The following describes two proteins that form a bound complex.

Sequence of chain A:
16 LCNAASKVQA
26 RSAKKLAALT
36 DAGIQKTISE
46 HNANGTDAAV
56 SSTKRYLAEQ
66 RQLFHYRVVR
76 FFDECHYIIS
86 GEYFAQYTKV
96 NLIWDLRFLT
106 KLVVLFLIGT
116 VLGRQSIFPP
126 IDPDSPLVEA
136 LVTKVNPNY

Sequence of chain B:
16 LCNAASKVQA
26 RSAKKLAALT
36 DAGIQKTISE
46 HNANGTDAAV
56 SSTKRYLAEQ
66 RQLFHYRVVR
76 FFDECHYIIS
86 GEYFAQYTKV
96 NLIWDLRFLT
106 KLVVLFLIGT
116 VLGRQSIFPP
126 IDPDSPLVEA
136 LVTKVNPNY

Contacts between the two chains:
Residue Y144 in chain B contacts residue Q120 in chain A (closest heavy-atom distance 3.8 Å).
Residue Q24 in chain B is in contact with residue F77 in chain A (closest heavy-atom distance 3.7 Å).
Residue F77 in chain B interacts with residue V23 in chain A (closest heavy-atom distance 3.8 Å).
Residue N143 in chain B contacts residue P125 in chain A (closest heavy-atom distance 3.9 Å).
Residue N143 in chain B is in contact with residue I126 in chain A (closest heavy-atom distance 2.6 Å).
Residue A20 in chain B contacts residue F77 in chain A (closest heavy-atom distance 3.7 Å).
Residue Q24 in chain B interacts with residue D78 in chain A (closest heavy-atom distance 3.3 Å).
Residue Y71 in chain B is in contact with residue D52 in chain A (closest heavy-atom distance 3.5 Å).
Residue D52 in chain B interacts with residue Y71 in chain A (closest heavy-atom distance 3.5 Å).
Residue T51 in chain B contacts residue R75 in chain A (closest heavy-atom distance 3.4 Å).
Residue N47 in chain B interacts with residue Y71 in chain A (closest heavy-atom distance 3.8 Å).
Residue K139 in chain B contacts residue P142 in chain A (closest heavy-atom distance 3.8 Å).
Residue Q67 in chain B contacts residue D36 in chain A (closest heavy-atom distance 2.9 Å).
Residue Y71 in chain B interacts with residue A53 in chain A (closest heavy-atom distance 3.2 Å).
Residue F77 in chain B contacts residue A20 in chain A (closest heavy-atom distance 3.7 Å).
Residue A53 in chain B contacts residue Y71 in chain A (closest heavy-atom distance 3.2 Å).
Residue Y71 in chain B contacts residue N47 in chain A (closest heavy-atom distance 3.7 Å).
Residue Y61 in chain B interacts with residue Y61 in chain A (closest heavy-atom distance 3.5 Å).
Residue I126 in chain B interacts with residue N143 in chain A (closest heavy-atom distance 2.6 Å).
Residue Y144 in chain B contacts residue R119 in chain A (closest heavy-atom distance 2.5 Å).
Residue Y144 in chain B interacts with residue S121 in chain A (closest heavy-atom distance 3.5 Å).
Residue S57 in chain B is in contact with residue E64 in chain A (closest heavy-atom distance 2.6 Å).
Residue S57 in chain B interacts with residue Q65 in chain A (closest heavy-atom distance 3.6 Å).
Residue R119 in chain B interacts with residue Y144 in chain A (closest heavy-atom distance 2.5 Å).
Residue Y71 in chain B is in contact with residue L31 in chain A (closest heavy-atom distance 3.9 Å).
Residue Q120 in chain B is in contact with residue Y144 in chain A (closest heavy-atom distance 3.8 Å).
Residue L136 in chain B interacts with residue N143 in chain A (closest heavy-atom distance 3.3 Å).
Residue K30 in chain B interacts with residue H70 in chain A (closest heavy-atom distance 3.2 Å).
Residue Y61 in chain B contacts residue S57 in chain A (closest heavy-atom distance 3.6 Å).
Residue E64 in chain B is in contact with residue R60 in chain A (closest heavy-atom distance 3.6 Å).
Residue R75 in chain B is in contact with residue G50 in chain A (closest heavy-atom distance 3.3 Å).
Residue V73 in chain B interacts with residue S27 in chain A (closest heavy-atom distance 3.5 Å).
Residue R72 in chain B is in contact with residue A54 in chain A (closest heavy-atom distance 3.3 Å).
Residue I39 in chain B interacts with residue Q67 in chain A (closest heavy-atom distance 3.1 Å).
Residue D36 in chain B is in contact with residue Q67 in chain A (closest heavy-atom distance 2.9 Å).
Residue H70 in chain B is in contact with residue K30 in chain A (closest heavy-atom distance 3.2 Å).
Residue Y71 in chain B is in contact with residue T51 in chain A (closest heavy-atom distance 3.2 Å).
Residue G50 in chain B interacts with residue R75 in chain A (closest heavy-atom distance 3.3 Å).
Residue R75 in chain B interacts with residue T51 in chain A (closest heavy-atom distance 3.4 Å).
Residue V23 in chain B contacts residue F77 in chain A (closest heavy-atom distance 3.8 Å).
Residue E64 in chain B contacts residue S57 in chain A (closest heavy-atom distance 2.6 Å).
Residue F77 in chain B interacts with residue Q24 in chain A (closest heavy-atom distance 3.7 Å).
Residue S121 in chain B contacts residue Y144 in chain A (closest heavy-atom distance 3.5 Å).
Residue P142 in chain B contacts residue K139 in chain A (closest heavy-atom distance 3.8 Å).
Residue T51 in chain B interacts with residue Y71 in chain A (closest heavy-atom distance 3.2 Å).
Residue Y61 in chain B contacts residue T58 in chain A (closest heavy-atom distance 3.0 Å).
Residue S27 in chain B is in contact with residue H70 in chain A (closest heavy-atom distance 3.1 Å).
Residue S57 in chain B contacts residue Y61 in chain A (closest heavy-atom distance 3.6 Å).
Residue D78 in chain B interacts with residue Q24 in chain A (closest heavy-atom distance 3.3 Å).
Residue N143 in chain B contacts residue L136 in chain A (closest heavy-atom distance 3.4 Å).
Residue T58 in chain B interacts with residue Y61 in chain A (closest heavy-atom distance 3.1 Å).
Residue A54 in chain B is in contact with residue Q65 in chain A (closest heavy-atom distance 3.3 Å).
Residue S27 in chain B contacts residue V73 in chain A (closest heavy-atom distance 3.6 Å).
Residue R60 in chain B interacts with residue E64 in chain A (closest heavy-atom distance 3.6 Å).
Residue P125 in chain B is in contact with residue N143 in chain A (closest heavy-atom distance 3.9 Å).
Residue H70 in chain B interacts with residue S27 in chain A (closest heavy-atom distance 3.1 Å).
Residue Q67 in chain B contacts residue I39 in chain A (closest heavy-atom distance 3.1 Å).
Residue Q65 in chain B is in contact with residue S57 in chain A (closest heavy-atom distance 3.6 Å).
Residue Q65 in chain B contacts residue A54 in chain A (closest heavy-atom distance 3.3 Å).
Residue A54 in chain B contacts residue R72 in chain A (closest heavy-atom distance 3.3 Å).